Sequence of protein 2:
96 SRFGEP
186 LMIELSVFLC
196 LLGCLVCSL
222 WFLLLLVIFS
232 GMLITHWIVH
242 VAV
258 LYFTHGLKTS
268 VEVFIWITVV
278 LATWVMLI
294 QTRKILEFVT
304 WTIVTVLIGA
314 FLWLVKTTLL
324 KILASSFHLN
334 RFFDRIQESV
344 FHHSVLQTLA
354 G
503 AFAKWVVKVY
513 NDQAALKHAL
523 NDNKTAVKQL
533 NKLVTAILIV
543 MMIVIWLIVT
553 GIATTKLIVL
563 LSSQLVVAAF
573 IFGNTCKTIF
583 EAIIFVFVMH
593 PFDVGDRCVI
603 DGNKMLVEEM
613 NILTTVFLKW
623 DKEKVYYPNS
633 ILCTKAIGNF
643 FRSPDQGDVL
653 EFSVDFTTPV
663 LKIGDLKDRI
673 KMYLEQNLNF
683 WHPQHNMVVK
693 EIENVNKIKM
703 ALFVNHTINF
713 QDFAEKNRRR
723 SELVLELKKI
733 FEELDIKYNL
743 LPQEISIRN

Contacts between the two chains:
Residue E746 in protein 2 contacts residue S748 in protein 1 (closest heavy-atom distance 3.4 Å).
Residue K626 in protein 2 interacts with residue N641 in protein 1 (closest heavy-atom distance 2.9 Å).
Residue E625 in protein 2 interacts with residue F642 in protein 1 (closest heavy-atom distance 3.2 Å).
Residue I749 in protein 2 is in contact with residue N751 in protein 1 (closest heavy-atom distance 3.1 Å).
Residue S748 in protein 2 is in contact with residue N751 in protein 1 (closest heavy-atom distance 3.6 Å).
Residue K624 in protein 2 contacts residue S645 in protein 1 (closest heavy-atom distance 3.7 Å).
Residue S565 in protein 2 contacts residue L567 in protein 1 (closest heavy-atom distance 3.5 Å).
Residue W622 in protein 2 contacts residue V651 in protein 1 (closest heavy-atom distance 3.5 Å).
Residue Y740 in protein 2 is in contact with residue V697 in protein 1 (closest heavy-atom distance 3.3 Å).
Residue F574 in protein 2 interacts with residue F582 in protein 1 (closest heavy-atom distance 3.5 Å).
Residue D623 in protein 2 is in contact with residue Q648 in protein 1 (closest heavy-atom distance 3.2 Å).
Residue K699 in protein 2 contacts residue N696 in protein 1 (closest heavy-atom distance 3.5 Å).
Residue K626 in protein 2 is in contact with residue S645 in protein 1 (closest heavy-atom distance 2.9 Å).
Residue P630 in protein 2 interacts with residue K637 in protein 1 (closest heavy-atom distance 3.5 Å).
Residue Q745 in protein 2 contacts residue I747 in protein 1 (closest heavy-atom distance 3.5 Å).
Residue L743 in protein 2 contacts residue Q745 in protein 1 (closest heavy-atom distance 2.9 Å).
Residue E625 in protein 2 contacts residue V601 in protein 1 (closest heavy-atom distance 3.6 Å).
Residue L562 in protein 2 contacts residue I550 in protein 1 (closest heavy-atom distance 3.6 Å).
Residue D623 in protein 2 interacts with residue G649 in protein 1 (closest heavy-atom distance 3.0 Å).
Residue I747 in protein 2 contacts residue I749 in protein 1 (closest heavy-atom distance 3.4 Å).
Residue S96 in protein 2 is in contact with residue P646 in protein 1 (closest heavy-atom distance 3.7 Å).
Residue I747 in protein 2 contacts residue R750 in protein 1 (closest heavy-atom distance 2.8 Å).
Residue E746 in protein 2 contacts residue R750 in protein 1 (closest heavy-atom distance 3.0 Å).
Residue V726 in protein 2 interacts with residue V691 in protein 1 (closest heavy-atom distance 3.7 Å).
Residue K626 in protein 2 interacts with residue R644 in protein 1 (closest heavy-atom distance 3.1 Å).
Residue S655 in protein 2 interacts with residue N696 in protein 1 (closest heavy-atom distance 3.0 Å).
Residue Q745 in protein 2 interacts with residue Q745 in protein 1 (closest heavy-atom distance 3.5 Å).
Residue T577 in protein 2 is in contact with residue I586 in protein 1 (closest heavy-atom distance 3.5 Å).
Residue K730 in protein 2 contacts residue F658 in protein 1 (closest heavy-atom distance 3.3 Å).
Residue Y628 in protein 2 is in contact with residue A638 in protein 1 (closest heavy-atom distance 3.3 Å).
Residue P744 in protein 2 is in contact with residue E746 in protein 1 (closest heavy-atom distance 3.4 Å).
Residue V561 in protein 2 contacts residue S564 in protein 1 (closest heavy-atom distance 3.5 Å).
Residue F572 in protein 2 is in contact with residue K579 in protein 1 (closest heavy-atom distance 3.2 Å).
Residue V627 in protein 2 is in contact with residue I639 in protein 1 (closest heavy-atom distance 3.6 Å).
Residue P101 in protein 2 contacts residue H684 in protein 1 (closest heavy-atom distance 3.6 Å).
Residue Y629 in protein 2 is in contact with residue A638 in protein 1 (closest heavy-atom distance 3.6 Å).
Residue L562 in protein 2 is in contact with residue S564 in protein 1 (closest heavy-atom distance 3.6 Å).
Residue R720 in protein 2 is in contact with residue N688 in protein 1 (closest heavy-atom distance 2.9 Å).
Residue K730 in protein 2 contacts residue T660 in protein 1 (closest heavy-atom distance 3.4 Å).
Residue V726 in protein 2 is in contact with residue K692 in protein 1 (closest heavy-atom distance 3.5 Å).
Residue L742 in protein 2 interacts with residue Q745 in protein 1 (closest heavy-atom distance 3.6 Å).
Residue E625 in protein 2 interacts with residue G640 in protein 1 (closest heavy-atom distance 3.7 Å).
Residue V726 in protein 2 interacts with residue I694 in protein 1 (closest heavy-atom distance 3.6 Å).
Residue I633 in protein 2 interacts with residue T636 in protein 1 (closest heavy-atom distance 3.0 Å).
Residue Y628 in protein 2 interacts with residue I639 in protein 1 (closest heavy-atom distance 3.0 Å).
Residue R722 in protein 2 contacts residue K692 in protein 1 (closest heavy-atom distance 2.8 Å).
Residue T616 in protein 2 interacts with residue M591 in protein 1 (closest heavy-atom distance 3.6 Å).
Residue T577 in protein 2 contacts residue F582 in protein 1 (closest heavy-atom distance 3.1 Å).
Residue E625 in protein 2 is in contact with residue S645 in protein 1 (closest heavy-atom distance 3.6 Å).
Residue N576 in protein 2 is in contact with residue E583 in protein 1 (closest heavy-atom distance 3.0 Å).
Residue Q745 in protein 2 interacts with residue S748 in protein 1 (closest heavy-atom distance 3.1 Å).
Residue S723 in protein 2 interacts with residue V691 in protein 1 (closest heavy-atom distance 3.0 Å).
Residue Q745 in protein 2 interacts with residue E746 in protein 1 (closest heavy-atom distance 3.0 Å).
Residue K730 in protein 2 contacts residue I694 in protein 1 (closest heavy-atom distance 3.6 Å).
Residue K624 in protein 2 interacts with residue P646 in protein 1 (closest heavy-atom distance 3.5 Å).
Residue Y740 in protein 2 interacts with residue L743 in protein 1 (closest heavy-atom distance 3.6 Å).
Residue K626 in protein 2 is in contact with residue G640 in protein 1 (closest heavy-atom distance 3.3 Å).
Residue K558 in protein 2 interacts with residue A555 in protein 1 (closest heavy-atom distance 3.2 Å).
Residue I747 in protein 2 contacts residue S748 in protein 1 (closest heavy-atom distance 2.9 Å).
Residue Y628 in protein 2 contacts residue R644 in protein 1 (closest heavy-atom distance 3.0 Å).

Sequence of protein 1:
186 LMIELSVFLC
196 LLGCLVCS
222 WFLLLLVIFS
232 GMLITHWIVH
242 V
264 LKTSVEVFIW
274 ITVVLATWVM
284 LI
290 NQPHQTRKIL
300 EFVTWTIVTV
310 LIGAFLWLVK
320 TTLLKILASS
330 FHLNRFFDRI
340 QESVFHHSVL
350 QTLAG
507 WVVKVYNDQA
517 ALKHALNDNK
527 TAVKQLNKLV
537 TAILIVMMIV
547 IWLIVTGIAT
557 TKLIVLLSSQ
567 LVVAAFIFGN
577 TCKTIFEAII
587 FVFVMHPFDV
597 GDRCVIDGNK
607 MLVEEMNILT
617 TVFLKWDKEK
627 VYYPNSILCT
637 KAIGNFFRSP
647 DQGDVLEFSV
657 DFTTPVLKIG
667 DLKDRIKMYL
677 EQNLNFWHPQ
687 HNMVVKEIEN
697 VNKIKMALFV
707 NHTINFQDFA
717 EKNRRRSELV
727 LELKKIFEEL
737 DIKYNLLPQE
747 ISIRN

This data describes a binding interaction between two proteins.